Sequence of the first protein:
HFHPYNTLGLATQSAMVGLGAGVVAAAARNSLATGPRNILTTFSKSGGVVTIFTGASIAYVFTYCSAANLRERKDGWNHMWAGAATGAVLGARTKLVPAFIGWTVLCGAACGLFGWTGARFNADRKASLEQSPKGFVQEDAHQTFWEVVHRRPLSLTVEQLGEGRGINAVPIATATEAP

Sequence of the second protein:
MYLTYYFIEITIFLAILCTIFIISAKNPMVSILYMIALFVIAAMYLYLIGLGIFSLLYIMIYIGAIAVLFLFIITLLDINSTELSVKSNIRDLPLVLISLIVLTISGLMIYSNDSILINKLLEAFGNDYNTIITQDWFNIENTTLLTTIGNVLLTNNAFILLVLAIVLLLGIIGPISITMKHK

This data describes a binding interaction between two proteins.

Residue-level contacts at the interface:
Residue R92 in the second protein is in contact with residue T52 in the first protein (closest heavy-atom distance 3.6 Å).
Residue R92 in the second protein contacts residue A51 in the first protein (closest heavy-atom distance 3.4 Å).
Residue P95 in the second protein interacts with residue T60 in the first protein (closest heavy-atom distance 4.2 Å).
Residue I91 in the second protein is in contact with residue N56 in the first protein (closest heavy-atom distance 3.6 Å).
Residue P95 in the second protein is in contact with residue I57 in the first protein (closest heavy-atom distance 3.7 Å).
Residue I91 in the second protein is in contact with residue I57 in the first protein (closest heavy-atom distance 3.7 Å).
Residue I99 in the second protein interacts with residue V41 in the first protein (closest heavy-atom distance 4.3 Å).
Residue R92 in the second protein interacts with residue A45 in the first protein (closest heavy-atom distance 5.0 Å).
Residue I99 in the second protein contacts residue A45 in the first protein (closest heavy-atom distance 4.1 Å).
Residue I99 in the second protein is in contact with residue V42 in the first protein (closest heavy-atom distance 4.1 Å).
Residue L96 in the second protein is in contact with residue V42 in the first protein (closest heavy-atom distance 4.6 Å).
Residue R92 in the second protein is in contact with residue I57 in the first protein (closest heavy-atom distance 4.8 Å).
Residue L96 in the second protein contacts residue S49 in the first protein (closest heavy-atom distance 3.9 Å).
Residue P95 in the second protein contacts residue N48 in the first protein (closest heavy-atom distance 4.3 Å).
Residue D93 in the second protein interacts with residue S49 in the first protein (closest heavy-atom distance 3.6 Å).
Residue R92 in the second protein interacts with residue N48 in the first protein (closest heavy-atom distance 3.8 Å).
Residue P95 in the second protein is in contact with residue A45 in the first protein (closest heavy-atom distance 4.1 Å).
Residue R92 in the second protein contacts residue N56 in the first protein (closest heavy-atom distance 4.0 Å).
Residue K88 in the second protein interacts with residue R55 in the first protein (closest heavy-atom distance 3.6 Å).
Residue R92 in the second protein is in contact with residue G53 in the first protein (closest heavy-atom distance 3.0 Å).
Residue I91 in the second protein contacts residue R55 in the first protein (closest heavy-atom distance 4.0 Å).
Residue R92 in the second protein is in contact with residue S49 in the first protein (closest heavy-atom distance 4.1 Å).
Residue L94 in the second protein interacts with residue I57 in the first protein (closest heavy-atom distance 4.1 Å).
Residue R92 in the second protein interacts with residue R55 in the first protein (closest heavy-atom distance 3.5 Å).
Residue L96 in the second protein interacts with residue A45 in the first protein (closest heavy-atom distance 3.9 Å).
Residue L96 in the second protein contacts residue A46 in the first protein (closest heavy-atom distance 4.3 Å).